Sequence of protein 2:
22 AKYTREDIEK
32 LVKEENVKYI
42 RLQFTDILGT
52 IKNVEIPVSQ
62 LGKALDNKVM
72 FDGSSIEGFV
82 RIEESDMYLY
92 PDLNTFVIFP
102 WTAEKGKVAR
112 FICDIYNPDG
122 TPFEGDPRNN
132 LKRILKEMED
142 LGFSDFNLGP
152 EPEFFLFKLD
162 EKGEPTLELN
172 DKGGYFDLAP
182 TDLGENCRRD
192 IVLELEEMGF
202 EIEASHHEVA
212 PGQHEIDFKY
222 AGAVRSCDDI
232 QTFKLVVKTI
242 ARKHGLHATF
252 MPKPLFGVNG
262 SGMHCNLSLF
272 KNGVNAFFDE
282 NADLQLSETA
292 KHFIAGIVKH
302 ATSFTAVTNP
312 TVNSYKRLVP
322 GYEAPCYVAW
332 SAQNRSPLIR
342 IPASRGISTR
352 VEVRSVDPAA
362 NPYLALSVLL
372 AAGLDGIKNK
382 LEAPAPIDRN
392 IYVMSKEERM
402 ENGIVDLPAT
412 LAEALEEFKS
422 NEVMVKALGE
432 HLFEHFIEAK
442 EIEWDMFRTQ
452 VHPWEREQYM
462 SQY

Contacts between the two chains:
Residue I443 in protein 2 contacts residue M7 in protein 1 (closest heavy-atom distance 3.9 Å).
Residue G79 in protein 2 is in contact with residue D6 in protein 1 (closest heavy-atom distance 4.9 Å).
Residue V81 in protein 2 contacts residue M7 in protein 1 (closest heavy-atom distance 4.8 Å).
Residue F80 in protein 2 is in contact with residue M7 in protein 1 (closest heavy-atom distance 3.9 Å).
Residue M447 in protein 2 contacts residue F10 in protein 1 (closest heavy-atom distance 3.6 Å).
Residue V81 in protein 2 interacts with residue R3 in protein 1 (closest heavy-atom distance 4.0 Å).
Residue I83 in protein 2 interacts with residue F2 in protein 1 (closest heavy-atom distance 3.9 Å).
Residue F80 in protein 2 contacts residue F10 in protein 1 (closest heavy-atom distance 3.5 Å).
Residue F80 in protein 2 contacts residue D6 in protein 1 (closest heavy-atom distance 3.3 Å).
Residue R82 in protein 2 contacts residue R3 in protein 1 (closest heavy-atom distance 4.1 Å).
Residue I443 in protein 2 contacts residue F10 in protein 1 (closest heavy-atom distance 4.3 Å).
Residue I83 in protein 2 is in contact with residue R3 in protein 1 (closest heavy-atom distance 3.8 Å).
Residue L49 in protein 2 is in contact with residue R9 in protein 1 (closest heavy-atom distance 4.5 Å).
Residue E444 in protein 2 contacts residue F10 in protein 1 (closest heavy-atom distance 3.5 Å).
Residue F80 in protein 2 interacts with residue R9 in protein 1 (closest heavy-atom distance 3.5 Å).
Residue R82 in protein 2 contacts residue D6 in protein 1 (closest heavy-atom distance 3.1 Å).
Residue E439 in protein 2 contacts residue R3 in protein 1 (closest heavy-atom distance 3.2 Å).

Sequence of protein 1:
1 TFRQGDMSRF

The following describes two proteins that form a bound complex.